Residue-level contacts at the interface:
Residue M160 in chain A contacts residue E73 in chain B (closest heavy-atom distance 3.5 Å).
Residue A162 in chain A contacts residue R71 in chain B (closest heavy-atom distance 4.9 Å).
Residue A162 in chain A interacts with residue K69 in chain B (closest heavy-atom distance 4.6 Å).
Residue M160 in chain A interacts with residue C72 in chain B (closest heavy-atom distance 3.2 Å).
Residue K161 in chain A interacts with residue L70 in chain B (closest heavy-atom distance 3.8 Å).
Residue D164 in chain A is in contact with residue K69 in chain B (closest heavy-atom distance 3.6 Å).
Residue K161 in chain A interacts with residue E73 in chain B (closest heavy-atom distance 3.5 Å).
Residue K161 in chain A is in contact with residue R71 in chain B (closest heavy-atom distance 3.4 Å).
Residue A162 in chain A interacts with residue L70 in chain B (closest heavy-atom distance 2.8 Å).
Residue K161 in chain A is in contact with residue C72 in chain B (closest heavy-atom distance 3.1 Å).

The following describes two proteins that form a bound complex.

Sequence of chain B:
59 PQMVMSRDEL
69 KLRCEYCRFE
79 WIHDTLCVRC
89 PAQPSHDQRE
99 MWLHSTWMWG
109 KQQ

Sequence of chain A:
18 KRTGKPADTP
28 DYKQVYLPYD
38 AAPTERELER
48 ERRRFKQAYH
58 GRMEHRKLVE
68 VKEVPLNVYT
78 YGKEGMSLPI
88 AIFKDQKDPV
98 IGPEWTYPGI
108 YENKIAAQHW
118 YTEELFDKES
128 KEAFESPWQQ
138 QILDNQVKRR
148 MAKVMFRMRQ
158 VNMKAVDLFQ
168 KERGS